These two protein chains interact to form a complex.

Sequence of protein 1:
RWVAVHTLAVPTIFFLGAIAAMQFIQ

Sequence of protein 2:
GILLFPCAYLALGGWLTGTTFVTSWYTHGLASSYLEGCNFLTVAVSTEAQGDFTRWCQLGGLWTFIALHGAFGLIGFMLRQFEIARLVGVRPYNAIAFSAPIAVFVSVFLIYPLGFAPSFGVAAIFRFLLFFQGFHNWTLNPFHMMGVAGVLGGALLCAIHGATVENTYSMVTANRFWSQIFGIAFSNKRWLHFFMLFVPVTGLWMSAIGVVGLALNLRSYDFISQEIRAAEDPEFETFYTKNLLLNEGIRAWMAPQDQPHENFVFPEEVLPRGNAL

Contacts between the two chains:
Residue F54 in protein 2 interacts with residue F31 in protein 1 (closest heavy-atom distance 4.5 Å).
Residue Y67 in protein 2 is in contact with residue I36 in protein 1 (closest heavy-atom distance 4.2 Å).
Residue Y67 in protein 2 contacts residue A35 in protein 1 (closest heavy-atom distance 4.3 Å).
Residue S66 in protein 2 interacts with residue M39 in protein 1 (closest heavy-atom distance 3.3 Å).
Residue T53 in protein 2 contacts residue F32 in protein 1 (closest heavy-atom distance 5.0 Å).
Residue Y42 in protein 2 is in contact with residue T24 in protein 1 (closest heavy-atom distance 4.0 Å).
Residue Y42 in protein 2 is in contact with residue L25 in protein 1 (closest heavy-atom distance 2.5 Å).
Residue Y67 in protein 2 contacts residue M39 in protein 1 (closest heavy-atom distance 4.9 Å).
Residue F54 in protein 2 is in contact with residue A35 in protein 1 (closest heavy-atom distance 3.4 Å).